Residue-level contacts at the interface:
Residue I40 in the first protein is in contact with residue V120 in the second protein (closest heavy-atom distance 4.1 Å).
Residue R33 in the first protein is in contact with residue G123 in the second protein (closest heavy-atom distance 5.0 Å).
Residue R44 in the first protein contacts residue S121 in the second protein (closest heavy-atom distance 4.8 Å).
Residue R44 in the first protein contacts residue E118 in the second protein (closest heavy-atom distance 4.9 Å).
Residue R44 in the first protein is in contact with residue V120 in the second protein (closest heavy-atom distance 3.7 Å).
Residue R33 in the first protein is in contact with residue I124 in the second protein (closest heavy-atom distance 3.4 Å).

Sequence of the second protein:
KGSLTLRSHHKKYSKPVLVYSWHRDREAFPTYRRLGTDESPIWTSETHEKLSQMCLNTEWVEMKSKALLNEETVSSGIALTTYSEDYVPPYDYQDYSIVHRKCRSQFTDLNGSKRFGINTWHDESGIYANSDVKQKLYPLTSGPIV

This data describes a binding interaction between two proteins.

Sequence of the first protein:
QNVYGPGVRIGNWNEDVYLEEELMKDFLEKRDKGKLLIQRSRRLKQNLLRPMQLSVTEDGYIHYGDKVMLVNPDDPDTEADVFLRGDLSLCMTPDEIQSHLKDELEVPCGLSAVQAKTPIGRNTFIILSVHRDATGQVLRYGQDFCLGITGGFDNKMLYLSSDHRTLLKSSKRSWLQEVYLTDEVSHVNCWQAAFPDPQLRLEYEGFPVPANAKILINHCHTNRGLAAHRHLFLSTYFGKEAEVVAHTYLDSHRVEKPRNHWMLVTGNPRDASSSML